Sequence of chain B:
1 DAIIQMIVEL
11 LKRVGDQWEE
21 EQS

Contacts between the two chains:
Residue Y70 in chain A interacts with residue L10 in chain B (closest heavy-atom distance 3.6 Å).
Residue G107 in chain A contacts residue G15 in chain B (closest heavy-atom distance 3.2 Å).
Residue L99 in chain A interacts with residue K12 in chain B (closest heavy-atom distance 3.7 Å).
Residue M77 in chain A interacts with residue L10 in chain B (closest heavy-atom distance 3.8 Å).
Residue F74 in chain A interacts with residue I7 in chain B (closest heavy-atom distance 4.5 Å).
Residue W106 in chain A is in contact with residue W18 in chain B (closest heavy-atom distance 4.0 Å).
Residue I95 in chain A contacts residue I4 in chain B (closest heavy-atom distance 3.8 Å).
Residue N105 in chain A is in contact with residue G15 in chain B (closest heavy-atom distance 4.3 Å).
Residue L59 in chain A is in contact with residue W18 in chain B (closest heavy-atom distance 3.9 Å).
Residue K94 in chain A interacts with residue I4 in chain B (closest heavy-atom distance 4.2 Å).
Residue I66 in chain A is in contact with residue V14 in chain B (closest heavy-atom distance 3.7 Å).
Residue M77 in chain A contacts residue M6 in chain B (closest heavy-atom distance 3.6 Å).
Residue V110 in chain A interacts with residue W18 in chain B (closest heavy-atom distance 4.0 Å).
Residue M77 in chain A interacts with residue I7 in chain B (closest heavy-atom distance 3.7 Å).
Residue L164 in chain A contacts residue S23 in chain B (closest heavy-atom distance 3.8 Å).
Residue Y70 in chain A is in contact with residue V14 in chain B (closest heavy-atom distance 3.5 Å).
Residue F74 in chain A contacts residue L11 in chain B (closest heavy-atom distance 3.5 Å).
Residue I66 in chain A interacts with residue W18 in chain B (closest heavy-atom distance 3.7 Å).
Residue F115 in chain A is in contact with residue I7 in chain B (closest heavy-atom distance 4.0 Å).
Residue I66 in chain A is in contact with residue E21 in chain B (closest heavy-atom distance 3.8 Å).
Residue I95 in chain A interacts with residue V8 in chain B (closest heavy-atom distance 3.6 Å).
Residue F115 in chain A interacts with residue L11 in chain B (closest heavy-atom distance 4.0 Å).
Residue G63 in chain A is in contact with residue W18 in chain B (closest heavy-atom distance 4.4 Å).
Residue I62 in chain A contacts residue Q22 in chain B (closest heavy-atom distance 3.3 Å).
Residue F74 in chain A is in contact with residue L10 in chain B (closest heavy-atom distance 3.5 Å).
Residue A111 in chain A interacts with residue L11 in chain B (closest heavy-atom distance 3.8 Å).
Residue L81 in chain A contacts residue I4 in chain B (closest heavy-atom distance 3.8 Å).
Residue A111 in chain A interacts with residue G15 in chain B (closest heavy-atom distance 4.2 Å).
Residue I95 in chain A is in contact with residue L11 in chain B (closest heavy-atom distance 3.6 Å).
Residue H80 in chain A contacts residue I3 in chain B (closest heavy-atom distance 3.8 Å).
Residue R108 in chain A is in contact with residue D16 in chain B (closest heavy-atom distance 3.0 Å).
Residue R108 in chain A interacts with residue K12 in chain B (closest heavy-atom distance 3.6 Å).
Residue S98 in chain A interacts with residue K12 in chain B (closest heavy-atom distance 4.3 Å).
Residue S98 in chain A contacts residue Q5 in chain B (closest heavy-atom distance 3.3 Å).
Residue I66 in chain A is in contact with residue Q17 in chain B (closest heavy-atom distance 3.5 Å).
Residue L164 in chain A contacts residue W18 in chain B (closest heavy-atom distance 3.5 Å).
Residue L81 in chain A contacts residue I7 in chain B (closest heavy-atom distance 4.0 Å).
Residue Y70 in chain A contacts residue R13 in chain B (closest heavy-atom distance 3.9 Å).
Residue W106 in chain A is in contact with residue E19 in chain B (closest heavy-atom distance 3.1 Å).
Residue M77 in chain A interacts with residue I3 in chain B (closest heavy-atom distance 2.9 Å).
Residue L164 in chain A is in contact with residue E19 in chain B (closest heavy-atom distance 3.9 Å).
Residue G107 in chain A is in contact with residue W18 in chain B (closest heavy-atom distance 3.4 Å).
Residue S98 in chain A contacts residue V8 in chain B (closest heavy-atom distance 3.6 Å).
Residue F74 in chain A contacts residue V14 in chain B (closest heavy-atom distance 3.9 Å).
Residue L81 in chain A contacts residue I3 in chain B (closest heavy-atom distance 3.3 Å).
Residue R108 in chain A interacts with residue G15 in chain B (closest heavy-atom distance 3.9 Å).
Residue E73 in chain A contacts residue L10 in chain B (closest heavy-atom distance 3.7 Å).
Residue G107 in chain A is in contact with residue E19 in chain B (closest heavy-atom distance 2.9 Å).
Residue L99 in chain A is in contact with residue L11 in chain B (closest heavy-atom distance 3.9 Å).
Residue L164 in chain A interacts with residue Q22 in chain B (closest heavy-atom distance 3.6 Å).
Residue I62 in chain A contacts residue W18 in chain B (closest heavy-atom distance 3.6 Å).
Residue A161 in chain A interacts with residue W18 in chain B (closest heavy-atom distance 3.6 Å).
Residue L99 in chain A is in contact with residue V8 in chain B (closest heavy-atom distance 3.9 Å).
Residue S102 in chain A contacts residue K12 in chain B (closest heavy-atom distance 3.9 Å).
Residue N105 in chain A contacts residue D16 in chain B (closest heavy-atom distance 3.0 Å).
Residue I95 in chain A is in contact with residue I7 in chain B (closest heavy-atom distance 4.0 Å).
Residue Y91 in chain A interacts with residue I4 in chain B (closest heavy-atom distance 4.0 Å).
Residue Y70 in chain A is in contact with residue Q17 in chain B (closest heavy-atom distance 2.9 Å).
Residue N105 in chain A contacts residue E19 in chain B (closest heavy-atom distance 3.6 Å).
Residue A111 in chain A is in contact with residue V14 in chain B (closest heavy-atom distance 4.5 Å).

The following describes two proteins that form a bound complex.

Sequence of chain A:
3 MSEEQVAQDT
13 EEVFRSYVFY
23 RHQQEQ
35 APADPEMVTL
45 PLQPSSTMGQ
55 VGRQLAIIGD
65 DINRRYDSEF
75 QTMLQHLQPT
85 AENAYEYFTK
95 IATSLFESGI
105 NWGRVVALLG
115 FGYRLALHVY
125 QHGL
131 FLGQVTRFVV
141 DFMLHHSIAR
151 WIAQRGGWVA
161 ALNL